The following describes two proteins that form a bound complex.

Interface contacts:
Residue L84 in chain B interacts with residue G4 in chain A (closest heavy-atom distance 4.6 Å).
Residue F351 in chain B contacts residue Y11 in chain A (closest heavy-atom distance 3.6 Å).
Residue C405 in chain B is in contact with residue W5 in chain A (closest heavy-atom distance 3.8 Å).
Residue F380 in chain B contacts residue V8 in chain A (closest heavy-atom distance 3.5 Å).
Residue L84 in chain B interacts with residue V3 in chain A (closest heavy-atom distance 3.9 Å).
Residue P347 in chain B contacts residue N10 in chain A (closest heavy-atom distance 4.2 Å).
Residue D81 in chain B contacts residue V8 in chain A (closest heavy-atom distance 4.4 Å).
Residue R489 in chain B contacts residue V3 in chain A (closest heavy-atom distance 2.8 Å).
Residue F351 in chain B interacts with residue K13 in chain A (closest heavy-atom distance 3.1 Å).
Residue R489 in chain B interacts with residue W5 in chain A (closest heavy-atom distance 3.8 Å).
Residue F82 in chain B is in contact with residue P7 in chain A (closest heavy-atom distance 3.4 Å).
Residue F82 in chain B contacts residue V3 in chain A (closest heavy-atom distance 4.8 Å).
Residue F351 in chain B contacts residue P6 in chain A (closest heavy-atom distance 3.8 Å).
Residue P409 in chain B is in contact with residue W5 in chain A (closest heavy-atom distance 3.8 Å).
Residue I406 in chain B contacts residue W5 in chain A (closest heavy-atom distance 3.8 Å).
Residue F351 in chain B contacts residue V8 in chain A (closest heavy-atom distance 3.9 Å).
Residue F351 in chain B contacts residue W5 in chain A (closest heavy-atom distance 4.1 Å).
Residue F380 in chain B contacts residue P7 in chain A (closest heavy-atom distance 3.7 Å).
Residue P350 in chain B contacts residue V8 in chain A (closest heavy-atom distance 4.1 Å).
Residue P347 in chain B interacts with residue V8 in chain A (closest heavy-atom distance 3.8 Å).
Residue E165 in chain B interacts with residue R9 in chain A (closest heavy-atom distance 3.5 Å).
Residue P350 in chain B interacts with residue N10 in chain A (closest heavy-atom distance 4.2 Å).
Residue C405 in chain B is in contact with residue P7 in chain A (closest heavy-atom distance 3.5 Å).
Residue F465 in chain B is in contact with residue W5 in chain A (closest heavy-atom distance 4.1 Å).
Residue E408 in chain B interacts with residue W5 in chain A (closest heavy-atom distance 4.7 Å).
Residue F351 in chain B is in contact with residue R12 in chain A (closest heavy-atom distance 3.3 Å).
Residue F82 in chain B interacts with residue V8 in chain A (closest heavy-atom distance 4.0 Å).
Residue F351 in chain B contacts residue N10 in chain A (closest heavy-atom distance 3.9 Å).
Residue C405 in chain B contacts residue P6 in chain A (closest heavy-atom distance 4.3 Å).
Residue F380 in chain B contacts residue P6 in chain A (closest heavy-atom distance 4.6 Å).
Residue R114 in chain B interacts with residue R9 in chain A (closest heavy-atom distance 4.4 Å).
Residue S440 in chain B is in contact with residue W5 in chain A (closest heavy-atom distance 4.3 Å).
Residue R489 in chain B interacts with residue V2 in chain A (closest heavy-atom distance 3.0 Å).
Residue R489 in chain B is in contact with residue G4 in chain A (closest heavy-atom distance 3.4 Å).
Residue I407 in chain B is in contact with residue P6 in chain A (closest heavy-atom distance 4.0 Å).
Residue P350 in chain B contacts residue P6 in chain A (closest heavy-atom distance 3.3 Å).
Residue V352 in chain B contacts residue K13 in chain A (closest heavy-atom distance 3.8 Å).
Residue D81 in chain B interacts with residue R9 in chain A (closest heavy-atom distance 2.9 Å).
Residue F465 in chain B interacts with residue V2 in chain A (closest heavy-atom distance 3.5 Å).
Residue S139 in chain B contacts residue R9 in chain A (closest heavy-atom distance 2.7 Å).
Residue F82 in chain B interacts with residue G4 in chain A (closest heavy-atom distance 3.3 Å).
Residue E349 in chain B contacts residue K13 in chain A (closest heavy-atom distance 4.6 Å).
Residue A464 in chain B interacts with residue W5 in chain A (closest heavy-atom distance 3.6 Å).
Residue I407 in chain B is in contact with residue W5 in chain A (closest heavy-atom distance 2.9 Å).
Residue N83 in chain B interacts with residue V3 in chain A (closest heavy-atom distance 4.5 Å).

Sequence of chain B:
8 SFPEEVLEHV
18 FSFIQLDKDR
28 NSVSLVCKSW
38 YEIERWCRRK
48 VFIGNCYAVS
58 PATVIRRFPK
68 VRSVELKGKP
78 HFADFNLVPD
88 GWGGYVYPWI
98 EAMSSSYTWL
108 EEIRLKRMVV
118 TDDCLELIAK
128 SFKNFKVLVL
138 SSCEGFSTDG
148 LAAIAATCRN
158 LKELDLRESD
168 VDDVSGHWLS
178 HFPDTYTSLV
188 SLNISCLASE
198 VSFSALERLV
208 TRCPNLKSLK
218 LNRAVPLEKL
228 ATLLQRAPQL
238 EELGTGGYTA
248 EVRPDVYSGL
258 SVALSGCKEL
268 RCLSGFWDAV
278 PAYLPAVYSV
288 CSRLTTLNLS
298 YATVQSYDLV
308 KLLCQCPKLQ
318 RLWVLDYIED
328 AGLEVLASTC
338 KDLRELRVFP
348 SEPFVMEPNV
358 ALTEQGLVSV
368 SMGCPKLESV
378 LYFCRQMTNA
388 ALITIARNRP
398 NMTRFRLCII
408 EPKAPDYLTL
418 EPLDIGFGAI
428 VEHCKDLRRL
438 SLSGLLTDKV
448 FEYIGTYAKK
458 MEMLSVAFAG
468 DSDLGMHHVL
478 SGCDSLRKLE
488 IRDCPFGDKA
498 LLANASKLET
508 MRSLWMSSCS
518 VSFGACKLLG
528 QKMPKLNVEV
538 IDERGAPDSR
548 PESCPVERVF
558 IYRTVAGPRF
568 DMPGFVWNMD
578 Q

Sequence of chain A:
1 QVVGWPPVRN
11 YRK